Sequence of the second protein:
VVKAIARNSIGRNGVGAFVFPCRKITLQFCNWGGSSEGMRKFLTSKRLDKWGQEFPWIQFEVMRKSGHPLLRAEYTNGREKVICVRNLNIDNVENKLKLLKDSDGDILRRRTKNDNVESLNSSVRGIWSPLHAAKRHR

Sequence of the first protein:
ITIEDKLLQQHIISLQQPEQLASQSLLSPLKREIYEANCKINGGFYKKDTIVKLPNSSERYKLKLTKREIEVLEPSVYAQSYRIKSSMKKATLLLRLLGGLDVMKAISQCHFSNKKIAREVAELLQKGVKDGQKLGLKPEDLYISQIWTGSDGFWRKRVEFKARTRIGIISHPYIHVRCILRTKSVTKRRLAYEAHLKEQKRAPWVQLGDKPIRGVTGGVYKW

Interface contacts:
Residue V302 in the first protein interacts with residue T113 in the second protein (closest heavy-atom distance 3.8 Å).
Residue T303 in the first protein is in contact with residue V118 in the second protein (closest heavy-atom distance 4.6 Å).
Residue W309 in the first protein contacts residue I128 in the second protein (closest heavy-atom distance 3.7 Å).
Residue Y307 in the first protein is in contact with residue V125 in the second protein (closest heavy-atom distance 3.3 Å).
Residue Y307 in the first protein interacts with residue S124 in the second protein (closest heavy-atom distance 2.5 Å).
Residue W309 in the first protein contacts residue S124 in the second protein (closest heavy-atom distance 4.3 Å).
Residue V302 in the first protein interacts with residue D116 in the second protein (closest heavy-atom distance 4.0 Å).
Residue I299 in the first protein interacts with residue I128 in the second protein (closest heavy-atom distance 3.5 Å).
Residue V302 in the first protein interacts with residue N115 in the second protein (closest heavy-atom distance 3.2 Å).
Residue W309 in the first protein interacts with residue G127 in the second protein (closest heavy-atom distance 3.2 Å).
Residue Y307 in the first protein contacts residue R126 in the second protein (closest heavy-atom distance 3.5 Å).
Residue W309 in the first protein contacts residue R126 in the second protein (closest heavy-atom distance 2.8 Å).
Residue W309 in the first protein interacts with residue W129 in the second protein (closest heavy-atom distance 3.5 Å).
Residue G304 in the first protein interacts with residue N115 in the second protein (closest heavy-atom distance 4.7 Å).
Residue V302 in the first protein interacts with residue K114 in the second protein (closest heavy-atom distance 3.3 Å).
Residue Y307 in the first protein contacts residue G127 in the second protein (closest heavy-atom distance 4.8 Å).

The following describes two proteins that form a bound complex.